Interface contacts:
Residue D102 in chain B contacts residue T164 in chain A (closest heavy-atom distance 2.9 Å).
Residue F60 in chain B interacts with residue W159 in chain A (closest heavy-atom distance 2.8 Å).
Residue S157 in chain B is in contact with residue Y62 in chain A (closest heavy-atom distance 2.8 Å).
Residue T130 in chain B contacts residue T137 in chain A (closest heavy-atom distance 2.7 Å).
Residue S157 in chain B contacts residue N111 in chain A (closest heavy-atom distance 2.8 Å).
Residue L97 in chain B contacts residue Y136 in chain A (closest heavy-atom distance 2.6 Å).
Residue L99 in chain B is in contact with residue S134 in chain A (closest heavy-atom distance 2.9 Å).
Residue T114 in chain B interacts with residue T156 in chain A (closest heavy-atom distance 2.7 Å).
Residue G191 in chain B is in contact with residue Y47 in chain A (closest heavy-atom distance 2.5 Å).
Residue Y186 in chain B contacts residue Y84 in chain A (closest heavy-atom distance 2.7 Å).
Residue K110 in chain B is in contact with residue S158 in chain A (closest heavy-atom distance 2.8 Å).
Residue Y112 in chain B contacts residue T156 in chain A (closest heavy-atom distance 2.9 Å).
Residue W159 in chain B contacts residue F60 in chain A (closest heavy-atom distance 2.8 Å).
Residue S134 in chain B contacts residue L99 in chain A (closest heavy-atom distance 2.9 Å).
Residue T156 in chain B is in contact with residue Y112 in chain A (closest heavy-atom distance 2.9 Å).
Residue S157 in chain B is in contact with residue N88 in chain A (closest heavy-atom distance 2.9 Å).
Residue Y47 in chain B interacts with residue G191 in chain A (closest heavy-atom distance 2.5 Å).
Residue L155 in chain B interacts with residue V64 in chain A (closest heavy-atom distance 2.8 Å).
Residue P162 in chain B contacts residue G104 in chain A (closest heavy-atom distance 2.9 Å).
Residue T156 in chain B is in contact with residue T114 in chain A (closest heavy-atom distance 2.7 Å).
Residue S158 in chain B is in contact with residue K110 in chain A (closest heavy-atom distance 2.8 Å).
Residue L58 in chain B interacts with residue V161 in chain A (closest heavy-atom distance 2.7 Å).
Residue K150 in chain B contacts residue M80 in chain A (closest heavy-atom distance 2.8 Å).
Residue S56 in chain B contacts residue I163 in chain A (closest heavy-atom distance 2.9 Å).
Residue Y62 in chain B is in contact with residue Y175 in chain A (closest heavy-atom distance 2.7 Å).
Residue T171 in chain B is in contact with residue T98 in chain A (closest heavy-atom distance 2.5 Å).
Residue G139 in chain B is in contact with residue S127 in chain A (closest heavy-atom distance 2.9 Å).
Residue G146 in chain B is in contact with residue Y84 in chain A (closest heavy-atom distance 2.6 Å).
Residue Y32 in chain B contacts residue E195 in chain A (closest heavy-atom distance 2.7 Å).
Residue N88 in chain B is in contact with residue S157 in chain A (closest heavy-atom distance 2.9 Å).
Residue D167 in chain B contacts residue D102 in chain A (closest heavy-atom distance 2.8 Å).
Residue T173 in chain B interacts with residue M96 in chain A (closest heavy-atom distance 2.8 Å).
Residue S169 in chain B contacts residue G100 in chain A (closest heavy-atom distance 2.8 Å).
Residue V161 in chain B is in contact with residue L58 in chain A (closest heavy-atom distance 2.7 Å).
Residue I163 in chain B is in contact with residue S56 in chain A (closest heavy-atom distance 2.9 Å).
Residue G104 in chain B interacts with residue P162 in chain A (closest heavy-atom distance 2.9 Å).
Residue Y87 in chain B contacts residue A177 in chain A (closest heavy-atom distance 2.7 Å).
Residue G100 in chain B contacts residue S169 in chain A (closest heavy-atom distance 2.8 Å).
Residue M80 in chain B interacts with residue K150 in chain A (closest heavy-atom distance 2.8 Å).
Residue T160 in chain B is in contact with residue S107 in chain A (closest heavy-atom distance 2.9 Å).
Residue N111 in chain B is in contact with residue S157 in chain A (closest heavy-atom distance 2.8 Å).
Residue D102 in chain B contacts residue D167 in chain A (closest heavy-atom distance 2.8 Å).
Residue Y175 in chain B interacts with residue Y62 in chain A (closest heavy-atom distance 2.7 Å).
Residue G154 in chain B is in contact with residue T114 in chain A (closest heavy-atom distance 2.8 Å).
Residue G135 in chain B is in contact with residue Q132 in chain A (closest heavy-atom distance 2.7 Å).
Residue Y84 in chain B contacts residue Y186 in chain A (closest heavy-atom distance 2.7 Å).
Residue T164 in chain B is in contact with residue D102 in chain A (closest heavy-atom distance 2.9 Å).
Residue M96 in chain B interacts with residue T173 in chain A (closest heavy-atom distance 2.8 Å).
Residue Y136 in chain B is in contact with residue L97 in chain A (closest heavy-atom distance 2.6 Å).
Residue Q132 in chain B interacts with residue G135 in chain A (closest heavy-atom distance 2.7 Å).
Residue T114 in chain B contacts residue G154 in chain A (closest heavy-atom distance 2.8 Å).
Residue S127 in chain B interacts with residue G139 in chain A (closest heavy-atom distance 2.9 Å).
Residue T98 in chain B contacts residue T171 in chain A (closest heavy-atom distance 2.5 Å).
Residue S107 in chain B interacts with residue T160 in chain A (closest heavy-atom distance 2.9 Å).
Residue Y84 in chain B is in contact with residue G146 in chain A (closest heavy-atom distance 2.6 Å).
Residue A177 in chain B interacts with residue Y87 in chain A (closest heavy-atom distance 2.7 Å).
Residue T137 in chain B interacts with residue T130 in chain A (closest heavy-atom distance 2.7 Å).
Residue V64 in chain B interacts with residue L155 in chain A (closest heavy-atom distance 2.8 Å).
Residue Y62 in chain B interacts with residue S157 in chain A (closest heavy-atom distance 2.8 Å).
Residue E195 in chain B interacts with residue Y32 in chain A (closest heavy-atom distance 2.7 Å).

Sequence of chain A:
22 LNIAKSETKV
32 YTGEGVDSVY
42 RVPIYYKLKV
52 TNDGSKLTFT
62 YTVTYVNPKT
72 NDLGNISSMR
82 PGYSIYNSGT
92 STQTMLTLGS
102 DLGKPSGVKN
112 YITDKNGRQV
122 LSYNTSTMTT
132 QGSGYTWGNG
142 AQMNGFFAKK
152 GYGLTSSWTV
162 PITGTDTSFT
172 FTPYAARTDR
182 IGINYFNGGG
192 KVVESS

Sequence of chain B:
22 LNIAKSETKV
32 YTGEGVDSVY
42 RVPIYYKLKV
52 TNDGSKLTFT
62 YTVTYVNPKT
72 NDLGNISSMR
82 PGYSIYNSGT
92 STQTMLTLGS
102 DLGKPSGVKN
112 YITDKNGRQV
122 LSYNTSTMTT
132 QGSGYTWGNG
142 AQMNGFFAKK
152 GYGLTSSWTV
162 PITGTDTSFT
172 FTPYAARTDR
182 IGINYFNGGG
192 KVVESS

This data describes a binding interaction between two proteins.